The following describes two proteins that form a bound complex.

Interface contacts:
Residue P140 in chain B interacts with residue Q86 in chain A (closest heavy-atom distance 3.3 Å).
Residue L135 in chain B interacts with residue I79 in chain A (closest heavy-atom distance 3.8 Å).
Residue R7 in chain B interacts with residue L95 in chain A (closest heavy-atom distance 3.4 Å).
Residue L95 in chain B interacts with residue E136 in chain A (closest heavy-atom distance 4.1 Å).
Residue S82 in chain B interacts with residue D137 in chain A (closest heavy-atom distance 2.8 Å).
Residue L84 in chain B is in contact with residue L83 in chain A (closest heavy-atom distance 4.1 Å).
Residue L123 in chain B contacts residue R75 in chain A (closest heavy-atom distance 3.9 Å).
Residue L76 in chain B interacts with residue A77 in chain A (closest heavy-atom distance 4.1 Å).
Residue A77 in chain B is in contact with residue L76 in chain A (closest heavy-atom distance 4.3 Å).
Residue L76 in chain B interacts with residue S73 in chain A (closest heavy-atom distance 3.4 Å).
Residue L76 in chain B interacts with residue L76 in chain A (closest heavy-atom distance 3.8 Å).
Residue L76 in chain B is in contact with residue L66 in chain A (closest heavy-atom distance 4.0 Å).
Residue L95 in chain B interacts with residue R7 in chain A (closest heavy-atom distance 3.6 Å).
Residue I79 in chain B interacts with residue T80 in chain A (closest heavy-atom distance 3.6 Å).
Residue I79 in chain B is in contact with residue D137 in chain A (closest heavy-atom distance 4.1 Å).
Residue R75 in chain B contacts residue L123 in chain A (closest heavy-atom distance 3.2 Å).
Residue S73 in chain B contacts residue L76 in chain A (closest heavy-atom distance 4.1 Å).
Residue I138 in chain B contacts residue Q86 in chain A (closest heavy-atom distance 2.8 Å).
Residue D96 in chain B interacts with residue E164 in chain A (closest heavy-atom distance 3.8 Å).
Residue I138 in chain B contacts residue L83 in chain A (closest heavy-atom distance 4.0 Å).
Residue P140 in chain B contacts residue L83 in chain A (closest heavy-atom distance 3.6 Å).
Residue T80 in chain B contacts residue T80 in chain A (closest heavy-atom distance 3.3 Å).
Residue L83 in chain B interacts with residue L84 in chain A (closest heavy-atom distance 4.3 Å).
Residue D137 in chain B contacts residue L95 in chain A (closest heavy-atom distance 4.3 Å).
Residue L76 in chain B is in contact with residue T80 in chain A (closest heavy-atom distance 3.9 Å).
Residue D137 in chain B interacts with residue I79 in chain A (closest heavy-atom distance 4.3 Å).
Residue I138 in chain B is in contact with residue I79 in chain A (closest heavy-atom distance 4.0 Å).
Residue L83 in chain B is in contact with residue L83 in chain A (closest heavy-atom distance 4.2 Å).
Residue K139 in chain B contacts residue Q86 in chain A (closest heavy-atom distance 3.4 Å).
Residue R75 in chain B interacts with residue L135 in chain A (closest heavy-atom distance 3.3 Å).
Residue Q86 in chain B contacts residue P140 in chain A (closest heavy-atom distance 3.0 Å).
Residue R75 in chain B contacts residue E136 in chain A (closest heavy-atom distance 4.4 Å).
Residue I138 in chain B contacts residue S82 in chain A (closest heavy-atom distance 4.3 Å).
Residue I79 in chain B interacts with residue I138 in chain A (closest heavy-atom distance 3.9 Å).
Residue L83 in chain B is in contact with residue I138 in chain A (closest heavy-atom distance 4.1 Å).
Residue E136 in chain B is in contact with residue I79 in chain A (closest heavy-atom distance 3.2 Å).
Residue K67 in chain B contacts residue L76 in chain A (closest heavy-atom distance 3.6 Å).
Residue T80 in chain B contacts residue L76 in chain A (closest heavy-atom distance 4.0 Å).
Residue E136 in chain B interacts with residue L95 in chain A (closest heavy-atom distance 3.7 Å).
Residue D137 in chain B is in contact with residue S82 in chain A (closest heavy-atom distance 2.7 Å).
Residue L83 in chain B contacts residue P140 in chain A (closest heavy-atom distance 3.5 Å).
Residue L76 in chain B contacts residue K67 in chain A (closest heavy-atom distance 4.0 Å).
Residue K121 in chain B interacts with residue D94 in chain A (closest heavy-atom distance 2.7 Å).
Residue D96 in chain B contacts residue K121 in chain A (closest heavy-atom distance 4.3 Å).
Residue L83 in chain B is in contact with residue T80 in chain A (closest heavy-atom distance 3.9 Å).
Residue Q86 in chain B is in contact with residue K139 in chain A (closest heavy-atom distance 3.1 Å).
Residue F134 in chain B interacts with residue R75 in chain A (closest heavy-atom distance 4.3 Å).
Residue I79 in chain B interacts with residue E136 in chain A (closest heavy-atom distance 3.5 Å).
Residue R7 in chain B contacts residue D96 in chain A (closest heavy-atom distance 2.7 Å).
Residue D94 in chain B contacts residue K121 in chain A (closest heavy-atom distance 3.2 Å).
Residue L66 in chain B is in contact with residue L76 in chain A (closest heavy-atom distance 3.7 Å).
Residue T80 in chain B contacts residue I79 in chain A (closest heavy-atom distance 3.7 Å).
Residue L95 in chain B interacts with residue K121 in chain A (closest heavy-atom distance 3.8 Å).
Residue D96 in chain B is in contact with residue R7 in chain A (closest heavy-atom distance 3.1 Å).
Residue R75 in chain B is in contact with residue F134 in chain A (closest heavy-atom distance 4.3 Å).
Residue T80 in chain B contacts residue L83 in chain A (closest heavy-atom distance 4.1 Å).
Residue Q86 in chain B interacts with residue I138 in chain A (closest heavy-atom distance 3.6 Å).
Residue I79 in chain B interacts with residue L135 in chain A (closest heavy-atom distance 3.7 Å).
Residue L135 in chain B interacts with residue R75 in chain A (closest heavy-atom distance 3.5 Å).
Residue E136 in chain B contacts residue R75 in chain A (closest heavy-atom distance 4.0 Å).

Sequence of chain B:
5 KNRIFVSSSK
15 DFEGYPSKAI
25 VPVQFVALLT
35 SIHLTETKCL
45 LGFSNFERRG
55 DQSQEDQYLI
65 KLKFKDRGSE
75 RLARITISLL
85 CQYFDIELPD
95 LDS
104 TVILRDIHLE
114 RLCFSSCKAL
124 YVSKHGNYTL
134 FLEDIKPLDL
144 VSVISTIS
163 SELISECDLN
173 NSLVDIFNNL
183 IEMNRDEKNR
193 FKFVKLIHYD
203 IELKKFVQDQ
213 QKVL

Sequence of chain A:
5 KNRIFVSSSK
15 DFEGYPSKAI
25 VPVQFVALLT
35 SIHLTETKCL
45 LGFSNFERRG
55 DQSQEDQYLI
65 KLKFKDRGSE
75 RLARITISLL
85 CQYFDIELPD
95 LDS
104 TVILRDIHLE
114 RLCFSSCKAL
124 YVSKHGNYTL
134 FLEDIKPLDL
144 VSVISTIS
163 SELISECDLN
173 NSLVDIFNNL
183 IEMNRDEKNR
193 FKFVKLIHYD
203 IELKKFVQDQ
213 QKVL